Sequence of chain A:
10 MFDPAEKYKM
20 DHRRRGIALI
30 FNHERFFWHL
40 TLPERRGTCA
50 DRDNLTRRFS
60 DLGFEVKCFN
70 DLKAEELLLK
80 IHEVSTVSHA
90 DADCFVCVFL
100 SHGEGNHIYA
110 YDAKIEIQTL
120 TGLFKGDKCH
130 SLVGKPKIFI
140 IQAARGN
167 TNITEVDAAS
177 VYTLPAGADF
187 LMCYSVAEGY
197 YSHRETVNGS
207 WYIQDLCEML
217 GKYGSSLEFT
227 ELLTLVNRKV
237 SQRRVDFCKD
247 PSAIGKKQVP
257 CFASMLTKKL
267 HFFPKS

Sequence of chain B:
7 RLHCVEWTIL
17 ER

Interface contacts:
Residue E74 in chain A contacts residue L8 in chain B (closest heavy-atom distance 3.8 Å).
Residue H38 in chain A contacts residue L16 in chain B (closest heavy-atom distance 3.3 Å).
Residue F36 in chain A interacts with residue L16 in chain B (closest heavy-atom distance 3.7 Å).
Residue W37 in chain A is in contact with residue R18 in chain B (closest heavy-atom distance 2.8 Å).
Residue H81 in chain A contacts residue R7 in chain B (closest heavy-atom distance 3.4 Å).
Residue L77 in chain A contacts residue L8 in chain B (closest heavy-atom distance 4.0 Å).
Residue H38 in chain A interacts with residue E17 in chain B (closest heavy-atom distance 4.0 Å).
Residue W37 in chain A contacts residue L16 in chain B (closest heavy-atom distance 4.5 Å).
Residue L78 in chain A is in contact with residue L8 in chain B (closest heavy-atom distance 3.8 Å).
Residue W37 in chain A is in contact with residue E17 in chain B (closest heavy-atom distance 4.3 Å).

The following describes two proteins that form a bound complex.